Sequence of protein 1:
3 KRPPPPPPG

Contacts between the two chains:
Residue N60 in protein 2 contacts residue P9 in protein 1 (closest heavy-atom distance 3.4 Å).
Residue E26 in protein 2 contacts residue R4 in protein 1 (closest heavy-atom distance 2.6 Å).
Residue W45 in protein 2 contacts residue R4 in protein 1 (closest heavy-atom distance 2.8 Å).
Residue W45 in protein 2 interacts with residue P7 in protein 1 (closest heavy-atom distance 4.1 Å).
Residue A22 in protein 2 contacts residue R4 in protein 1 (closest heavy-atom distance 3.3 Å).
Residue Y61 in protein 2 interacts with residue P9 in protein 1 (closest heavy-atom distance 3.8 Å).
Residue G44 in protein 2 is in contact with residue P6 in protein 1 (closest heavy-atom distance 3.7 Å).
Residue Y61 in protein 2 interacts with residue P7 in protein 1 (closest heavy-atom distance 3.3 Å).
Residue Y17 in protein 2 interacts with residue P10 in protein 1 (closest heavy-atom distance 3.4 Å).
Residue D43 in protein 2 interacts with residue P6 in protein 1 (closest heavy-atom distance 5.0 Å).
Residue Y19 in protein 2 contacts residue R4 in protein 1 (closest heavy-atom distance 3.6 Å).
Residue N60 in protein 2 contacts residue P8 in protein 1 (closest heavy-atom distance 4.0 Å).
Residue Y61 in protein 2 contacts residue P8 in protein 1 (closest heavy-atom distance 3.0 Å).
Residue P58 in protein 2 is in contact with residue P6 in protein 1 (closest heavy-atom distance 4.2 Å).
Residue N60 in protein 2 contacts residue P6 in protein 1 (closest heavy-atom distance 3.8 Å).
Residue P58 in protein 2 contacts residue P7 in protein 1 (closest heavy-atom distance 3.8 Å).
Residue N60 in protein 2 contacts residue P7 in protein 1 (closest heavy-atom distance 3.0 Å).
Residue Y17 in protein 2 is in contact with residue P9 in protein 1 (closest heavy-atom distance 3.6 Å).
Residue W45 in protein 2 interacts with residue P5 in protein 1 (closest heavy-atom distance 3.9 Å).
Residue L56 in protein 2 contacts residue K3 in protein 1 (closest heavy-atom distance 3.9 Å).
Residue Y19 in protein 2 contacts residue P7 in protein 1 (closest heavy-atom distance 4.2 Å).
Residue W45 in protein 2 is in contact with residue P6 in protein 1 (closest heavy-atom distance 3.6 Å).
Residue W45 in protein 2 interacts with residue K3 in protein 1 (closest heavy-atom distance 3.5 Å).
Residue Y61 in protein 2 contacts residue P10 in protein 1 (closest heavy-atom distance 4.0 Å).
Residue E26 in protein 2 contacts residue K3 in protein 1 (closest heavy-atom distance 3.2 Å).
Residue D25 in protein 2 is in contact with residue K3 in protein 1 (closest heavy-atom distance 3.2 Å).

These two protein chains interact to form a complex.

Sequence of protein 2:
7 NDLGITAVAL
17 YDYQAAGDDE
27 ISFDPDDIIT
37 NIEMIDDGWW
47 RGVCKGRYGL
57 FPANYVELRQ